Sequence of protein 1:
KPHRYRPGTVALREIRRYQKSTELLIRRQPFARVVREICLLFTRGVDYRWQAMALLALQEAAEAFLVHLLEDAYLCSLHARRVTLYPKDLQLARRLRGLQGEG

This data describes a binding interaction between two proteins.

Sequence of protein 2:
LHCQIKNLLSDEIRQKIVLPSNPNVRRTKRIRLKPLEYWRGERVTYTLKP

Interface contacts:
Residue E139 in protein 1 is in contact with residue Y467 in protein 2 (closest heavy-atom distance 2.3 Å).
Residue R132 in protein 1 is in contact with residue Y467 in protein 2 (closest heavy-atom distance 2.8 Å).
Residue R132 in protein 1 contacts residue W468 in protein 2 (closest heavy-atom distance 2.9 Å).
Residue R131 in protein 1 contacts residue Y467 in protein 2 (closest heavy-atom distance 2.8 Å).
Residue R131 in protein 1 contacts residue R469 in protein 2 (closest heavy-atom distance 4.0 Å).
Residue R134 in protein 1 contacts residue Y467 in protein 2 (closest heavy-atom distance 4.1 Å).
Residue Q128 in protein 1 interacts with residue R469 in protein 2 (closest heavy-atom distance 2.9 Å).
Residue G135 in protein 1 contacts residue Y467 in protein 2 (closest heavy-atom distance 3.3 Å).
Residue R131 in protein 1 contacts residue W468 in protein 2 (closest heavy-atom distance 2.5 Å).
Residue Q128 in protein 1 interacts with residue W468 in protein 2 (closest heavy-atom distance 3.6 Å).
Residue L133 in protein 1 interacts with residue Y467 in protein 2 (closest heavy-atom distance 4.5 Å).